Sequence of chain A:
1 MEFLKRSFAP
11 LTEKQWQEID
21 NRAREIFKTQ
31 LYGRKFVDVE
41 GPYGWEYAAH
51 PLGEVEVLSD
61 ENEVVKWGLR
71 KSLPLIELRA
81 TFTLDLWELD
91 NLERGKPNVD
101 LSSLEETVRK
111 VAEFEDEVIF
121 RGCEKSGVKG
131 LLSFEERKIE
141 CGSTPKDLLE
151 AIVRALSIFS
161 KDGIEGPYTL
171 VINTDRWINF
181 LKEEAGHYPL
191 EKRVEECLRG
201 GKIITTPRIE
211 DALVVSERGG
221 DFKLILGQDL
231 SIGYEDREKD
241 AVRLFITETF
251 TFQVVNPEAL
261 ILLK

These two protein chains interact to form a complex.

Contacts between the two chains:
Residue W67 in chain A is in contact with residue F114 in chain B (closest heavy-atom distance 3.1 Å).
Residue W67 in chain A contacts residue C123 in chain B (closest heavy-atom distance 3.7 Å).
Residue E77 in chain A is in contact with residue W67 in chain B (closest heavy-atom distance 3.3 Å).
Residue L75 in chain A contacts residue R70 in chain B (closest heavy-atom distance 3.0 Å).
Residue R70 in chain A is in contact with residue A48 in chain B (closest heavy-atom distance 3.6 Å).
Residue C123 in chain A interacts with residue W67 in chain B (closest heavy-atom distance 3.6 Å).
Residue G68 in chain A contacts residue E77 in chain B (closest heavy-atom distance 2.8 Å).
Residue P51 in chain A contacts residue E46 in chain B (closest heavy-atom distance 3.6 Å).
Residue L75 in chain A interacts with residue G68 in chain B (closest heavy-atom distance 4.1 Å).
Residue V65 in chain A interacts with residue F114 in chain B (closest heavy-atom distance 3.4 Å).
Residue R70 in chain A is in contact with residue Y47 in chain B (closest heavy-atom distance 3.5 Å).
Residue L75 in chain A contacts residue L69 in chain B (closest heavy-atom distance 3.7 Å).
Residue L78 in chain A interacts with residue K66 in chain B (closest heavy-atom distance 3.4 Å).
Residue P51 in chain A is in contact with residue A48 in chain B (closest heavy-atom distance 3.4 Å).
Residue R70 in chain A interacts with residue E77 in chain B (closest heavy-atom distance 2.7 Å).
Residue R70 in chain A contacts residue L75 in chain B (closest heavy-atom distance 3.1 Å).
Residue E77 in chain A contacts residue V55 in chain B (closest heavy-atom distance 3.7 Å).
Residue E77 in chain A contacts residue G68 in chain B (closest heavy-atom distance 2.9 Å).
Residue A49 in chain A contacts residue S72 in chain B (closest heavy-atom distance 3.9 Å).
Residue K110 in chain A is in contact with residue V65 in chain B (closest heavy-atom distance 3.5 Å).
Residue R70 in chain A is in contact with residue E46 in chain B (closest heavy-atom distance 4.0 Å).
Residue G68 in chain A interacts with residue I76 in chain B (closest heavy-atom distance 3.2 Å).
Residue W67 in chain A contacts residue I76 in chain B (closest heavy-atom distance 3.9 Å).
Residue G68 in chain A contacts residue L75 in chain B (closest heavy-atom distance 4.0 Å).
Residue W67 in chain A contacts residue L78 in chain B (closest heavy-atom distance 3.9 Å).
Residue Y47 in chain A is in contact with residue R70 in chain B (closest heavy-atom distance 3.5 Å).
Residue F114 in chain A contacts residue V65 in chain B (closest heavy-atom distance 3.4 Å).
Residue L69 in chain A is in contact with residue K125 in chain B (closest heavy-atom distance 3.7 Å).
Residue F114 in chain A interacts with residue W67 in chain B (closest heavy-atom distance 3.1 Å).
Residue K66 in chain A interacts with residue R79 in chain B (closest heavy-atom distance 2.9 Å).
Residue I76 in chain A is in contact with residue G68 in chain B (closest heavy-atom distance 3.2 Å).
Residue L69 in chain A contacts residue I76 in chain B (closest heavy-atom distance 4.1 Å).
Residue E46 in chain A contacts residue R70 in chain B (closest heavy-atom distance 4.0 Å).
Residue V65 in chain A interacts with residue K110 in chain B (closest heavy-atom distance 3.6 Å).
Residue V55 in chain A contacts residue E77 in chain B (closest heavy-atom distance 3.6 Å).
Residue S72 in chain A interacts with residue A49 in chain B (closest heavy-atom distance 3.9 Å).
Residue L69 in chain A contacts residue S126 in chain B (closest heavy-atom distance 3.9 Å).
Residue I76 in chain A is in contact with residue W67 in chain B (closest heavy-atom distance 4.0 Å).
Residue W67 in chain A is in contact with residue E77 in chain B (closest heavy-atom distance 3.2 Å).
Residue R70 in chain A is in contact with residue W45 in chain B (closest heavy-atom distance 2.8 Å).
Residue L78 in chain A contacts residue W67 in chain B (closest heavy-atom distance 3.9 Å).
Residue A48 in chain A interacts with residue R70 in chain B (closest heavy-atom distance 3.5 Å).
Residue V64 in chain A is in contact with residue K110 in chain B (closest heavy-atom distance 3.6 Å).
Residue K71 in chain A contacts residue A48 in chain B (closest heavy-atom distance 4.0 Å).
Residue E46 in chain A interacts with residue P51 in chain B (closest heavy-atom distance 3.6 Å).
Residue A80 in chain A interacts with residue V64 in chain B (closest heavy-atom distance 4.0 Å).
Residue R79 in chain A interacts with residue K66 in chain B (closest heavy-atom distance 3.0 Å).
Residue A48 in chain A contacts residue P51 in chain B (closest heavy-atom distance 3.4 Å).
Residue V111 in chain A is in contact with residue V65 in chain B (closest heavy-atom distance 3.5 Å).
Residue S72 in chain A is in contact with residue A48 in chain B (closest heavy-atom distance 4.0 Å).
Residue K66 in chain A is in contact with residue L78 in chain B (closest heavy-atom distance 3.4 Å).
Residue W45 in chain A is in contact with residue R70 in chain B (closest heavy-atom distance 2.8 Å).
Residue V64 in chain A interacts with residue A80 in chain B (closest heavy-atom distance 4.0 Å).
Residue S126 in chain A interacts with residue L69 in chain B (closest heavy-atom distance 3.9 Å).
Residue K125 in chain A contacts residue L69 in chain B (closest heavy-atom distance 3.8 Å).
Residue K110 in chain A is in contact with residue V64 in chain B (closest heavy-atom distance 3.5 Å).
Residue E77 in chain A interacts with residue R70 in chain B (closest heavy-atom distance 2.6 Å).
Residue V65 in chain A interacts with residue V111 in chain B (closest heavy-atom distance 3.6 Å).
Residue I76 in chain A contacts residue L69 in chain B (closest heavy-atom distance 4.0 Å).
Residue L69 in chain A is in contact with residue L75 in chain B (closest heavy-atom distance 3.6 Å).

Sequence of chain B:
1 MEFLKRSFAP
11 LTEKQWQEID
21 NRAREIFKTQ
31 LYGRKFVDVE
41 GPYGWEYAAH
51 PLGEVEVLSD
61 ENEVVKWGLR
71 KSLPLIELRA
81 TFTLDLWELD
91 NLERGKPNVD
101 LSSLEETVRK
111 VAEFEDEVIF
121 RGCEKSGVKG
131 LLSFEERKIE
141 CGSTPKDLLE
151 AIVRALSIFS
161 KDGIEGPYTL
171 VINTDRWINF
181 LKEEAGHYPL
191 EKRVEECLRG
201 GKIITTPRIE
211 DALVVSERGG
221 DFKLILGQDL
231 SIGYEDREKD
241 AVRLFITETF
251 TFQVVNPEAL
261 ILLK